Sequence of chain B:
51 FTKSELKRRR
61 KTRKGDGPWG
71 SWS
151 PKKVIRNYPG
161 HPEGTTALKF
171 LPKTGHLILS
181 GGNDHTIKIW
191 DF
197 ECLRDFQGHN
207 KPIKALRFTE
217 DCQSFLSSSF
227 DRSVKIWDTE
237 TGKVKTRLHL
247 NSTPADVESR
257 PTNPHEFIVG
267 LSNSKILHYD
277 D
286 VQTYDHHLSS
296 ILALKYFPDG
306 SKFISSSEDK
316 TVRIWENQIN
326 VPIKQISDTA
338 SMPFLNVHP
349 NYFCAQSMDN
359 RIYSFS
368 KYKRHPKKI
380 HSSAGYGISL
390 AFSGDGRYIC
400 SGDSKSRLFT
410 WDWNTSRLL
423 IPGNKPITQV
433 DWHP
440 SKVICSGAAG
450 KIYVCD

This data describes a binding interaction between two proteins.

Residue-level contacts at the interface:
Residue L407 in chain B interacts with residue S22 in chain A (closest heavy-atom distance 4.7 Å).
Residue K370 in chain B contacts residue S22 in chain A (closest heavy-atom distance 4.3 Å).

Sequence of chain A:
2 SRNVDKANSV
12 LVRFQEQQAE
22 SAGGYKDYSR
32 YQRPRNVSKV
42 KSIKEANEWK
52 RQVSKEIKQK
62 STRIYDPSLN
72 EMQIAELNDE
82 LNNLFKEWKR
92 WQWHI